The following describes two proteins that form a bound complex.

Sequence of protein 1:
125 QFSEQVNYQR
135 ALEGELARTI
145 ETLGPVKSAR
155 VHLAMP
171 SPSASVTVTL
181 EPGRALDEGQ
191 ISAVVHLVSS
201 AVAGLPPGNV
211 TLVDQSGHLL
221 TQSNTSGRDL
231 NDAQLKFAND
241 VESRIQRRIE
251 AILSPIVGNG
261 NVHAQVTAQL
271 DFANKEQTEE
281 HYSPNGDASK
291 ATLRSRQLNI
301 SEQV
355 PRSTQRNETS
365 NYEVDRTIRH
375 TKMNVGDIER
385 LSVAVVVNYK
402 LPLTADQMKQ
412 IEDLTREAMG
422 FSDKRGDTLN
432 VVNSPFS

Contacts between the two chains:
Residue E367 in protein 2 interacts with residue Y282 in protein 1 (closest heavy-atom distance 3.4 Å).
Residue E418 in protein 2 interacts with residue T429 in protein 1 (closest heavy-atom distance 2.6 Å).
Residue H374 in protein 2 contacts residue E276 in protein 1 (closest heavy-atom distance 3.0 Å).
Residue S295 in protein 2 interacts with residue S364 in protein 1 (closest heavy-atom distance 3.3 Å).
Residue L293 in protein 2 interacts with residue N285 in protein 1 (closest heavy-atom distance 2.8 Å).
Residue I256 in protein 2 is in contact with residue S438 in protein 1 (closest heavy-atom distance 3.5 Å).
Residue R370 in protein 2 is in contact with residue E280 in protein 1 (closest heavy-atom distance 3.0 Å).
Residue L293 in protein 2 is in contact with residue V368 in protein 1 (closest heavy-atom distance 3.4 Å).
Residue L298 in protein 2 is in contact with residue E362 in protein 1 (closest heavy-atom distance 3.0 Å).
Residue T371 in protein 2 contacts residue Q277 in protein 1 (closest heavy-atom distance 3.4 Å).
Residue I300 in protein 2 is in contact with residue Q359 in protein 1 (closest heavy-atom distance 3.4 Å).
Residue I300 in protein 2 interacts with residue R360 in protein 1 (closest heavy-atom distance 2.8 Å).
Residue R370 in protein 2 is in contact with residue T278 in protein 1 (closest heavy-atom distance 3.3 Å).
Residue R373 in protein 2 is in contact with residue Q277 in protein 1 (closest heavy-atom distance 3.2 Å).
Residue H374 in protein 2 is in contact with residue K275 in protein 1 (closest heavy-atom distance 3.4 Å).
Residue R296 in protein 2 contacts residue S364 in protein 1 (closest heavy-atom distance 2.9 Å).
Residue V379 in protein 2 is in contact with residue N231 in protein 1 (closest heavy-atom distance 3.2 Å).
Residue I372 in protein 2 interacts with residue T278 in protein 1 (closest heavy-atom distance 3.0 Å).
Residue Q411 in protein 2 is in contact with residue S435 in protein 1 (closest heavy-atom distance 2.8 Å).
Residue R373 in protein 2 is in contact with residue E276 in protein 1 (closest heavy-atom distance 3.4 Å).
Residue N378 in protein 2 contacts residue Q234 in protein 1 (closest heavy-atom distance 3.2 Å).
Residue T292 in protein 2 interacts with residue N285 in protein 1 (closest heavy-atom distance 3.4 Å).
Residue L298 in protein 2 is in contact with residue R360 in protein 1 (closest heavy-atom distance 3.3 Å).
Residue R373 in protein 2 is in contact with residue K275 in protein 1 (closest heavy-atom distance 2.9 Å).
Residue G421 in protein 2 interacts with residue R384 in protein 1 (closest heavy-atom distance 3.0 Å).
Residue E418 in protein 2 interacts with residue S386 in protein 1 (closest heavy-atom distance 3.3 Å).
Residue R248 in protein 2 is in contact with residue E242 in protein 1 (closest heavy-atom distance 2.8 Å).
Residue D369 in protein 2 contacts residue H281 in protein 1 (closest heavy-atom distance 3.5 Å).
Residue F237 in protein 2 interacts with residue N231 in protein 1 (closest heavy-atom distance 3.0 Å).
Residue R294 in protein 2 contacts residue Y366 in protein 1 (closest heavy-atom distance 2.9 Å).
Residue K376 in protein 2 contacts residue N274 in protein 1 (closest heavy-atom distance 2.7 Å).
Residue E302 in protein 2 interacts with residue T358 in protein 1 (closest heavy-atom distance 2.9 Å).
Residue Q297 in protein 2 contacts residue E362 in protein 1 (closest heavy-atom distance 3.5 Å).
Residue P255 in protein 2 is in contact with residue F437 in protein 1 (closest heavy-atom distance 3.3 Å).
Residue L293 in protein 2 interacts with residue Y366 in protein 1 (closest heavy-atom distance 3.4 Å).
Residue T375 in protein 2 interacts with residue N274 in protein 1 (closest heavy-atom distance 3.3 Å).
Residue I372 in protein 2 contacts residue Q277 in protein 1 (closest heavy-atom distance 3.4 Å).
Residue S295 in protein 2 contacts residue N365 in protein 1 (closest heavy-atom distance 3.3 Å).
Residue S192 in protein 2 contacts residue S226 in protein 1 (closest heavy-atom distance 3.0 Å).
Residue R296 in protein 2 is in contact with residue E362 in protein 1 (closest heavy-atom distance 3.3 Å).
Residue R247 in protein 2 contacts residue L219 in protein 1 (closest heavy-atom distance 3.1 Å).
Residue T292 in protein 2 contacts residue S283 in protein 1 (closest heavy-atom distance 3.0 Å).
Residue E418 in protein 2 contacts residue T267 in protein 1 (closest heavy-atom distance 3.2 Å).
Residue R248 in protein 2 interacts with residue V266 in protein 1 (closest heavy-atom distance 3.4 Å).
Residue D369 in protein 2 is in contact with residue Y282 in protein 1 (closest heavy-atom distance 2.7 Å).
Residue A291 in protein 2 interacts with residue P284 in protein 1 (closest heavy-atom distance 3.5 Å).
Residue E302 in protein 2 is in contact with residue S357 in protein 1 (closest heavy-atom distance 3.4 Å).
Residue T371 in protein 2 interacts with residue T278 in protein 1 (closest heavy-atom distance 3.4 Å).
Residue D187 in protein 2 interacts with residue G208 in protein 1 (closest heavy-atom distance 3.2 Å).
Residue N299 in protein 2 contacts residue N361 in protein 1 (closest heavy-atom distance 3.3 Å).
Residue D414 in protein 2 contacts residue N431 in protein 1 (closest heavy-atom distance 3.5 Å).
Residue N378 in protein 2 is in contact with residue F272 in protein 1 (closest heavy-atom distance 3.4 Å).
Residue A185 in protein 2 contacts residue P206 in protein 1 (closest heavy-atom distance 3.1 Å).
Residue T292 in protein 2 contacts residue P284 in protein 1 (closest heavy-atom distance 3.4 Å).
Residue R294 in protein 2 interacts with residue V368 in protein 1 (closest heavy-atom distance 3.3 Å).
Residue D369 in protein 2 is in contact with residue E280 in protein 1 (closest heavy-atom distance 3.2 Å).
Residue E302 in protein 2 interacts with residue R356 in protein 1 (closest heavy-atom distance 3.2 Å).
Residue P255 in protein 2 interacts with residue H263 in protein 1 (closest heavy-atom distance 3.5 Å).
Residue V379 in protein 2 contacts residue R228 in protein 1 (closest heavy-atom distance 3.3 Å).
Residue F422 in protein 2 is in contact with residue R384 in protein 1 (closest heavy-atom distance 3.5 Å).

Sequence of protein 2:
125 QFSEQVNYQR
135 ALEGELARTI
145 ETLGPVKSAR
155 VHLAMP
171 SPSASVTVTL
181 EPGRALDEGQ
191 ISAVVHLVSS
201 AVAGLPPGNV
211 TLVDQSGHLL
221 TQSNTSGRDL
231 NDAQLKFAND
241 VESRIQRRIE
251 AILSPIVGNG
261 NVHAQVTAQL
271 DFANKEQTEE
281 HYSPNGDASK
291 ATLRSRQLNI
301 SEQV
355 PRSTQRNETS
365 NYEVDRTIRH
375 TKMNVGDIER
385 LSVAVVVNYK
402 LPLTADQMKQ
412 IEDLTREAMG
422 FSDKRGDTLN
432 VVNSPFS